Contacts between the two chains:
Residue L5 in the first protein is in contact with residue P112 in the second protein (closest heavy-atom distance 4.9 Å).

Sequence of the first protein:
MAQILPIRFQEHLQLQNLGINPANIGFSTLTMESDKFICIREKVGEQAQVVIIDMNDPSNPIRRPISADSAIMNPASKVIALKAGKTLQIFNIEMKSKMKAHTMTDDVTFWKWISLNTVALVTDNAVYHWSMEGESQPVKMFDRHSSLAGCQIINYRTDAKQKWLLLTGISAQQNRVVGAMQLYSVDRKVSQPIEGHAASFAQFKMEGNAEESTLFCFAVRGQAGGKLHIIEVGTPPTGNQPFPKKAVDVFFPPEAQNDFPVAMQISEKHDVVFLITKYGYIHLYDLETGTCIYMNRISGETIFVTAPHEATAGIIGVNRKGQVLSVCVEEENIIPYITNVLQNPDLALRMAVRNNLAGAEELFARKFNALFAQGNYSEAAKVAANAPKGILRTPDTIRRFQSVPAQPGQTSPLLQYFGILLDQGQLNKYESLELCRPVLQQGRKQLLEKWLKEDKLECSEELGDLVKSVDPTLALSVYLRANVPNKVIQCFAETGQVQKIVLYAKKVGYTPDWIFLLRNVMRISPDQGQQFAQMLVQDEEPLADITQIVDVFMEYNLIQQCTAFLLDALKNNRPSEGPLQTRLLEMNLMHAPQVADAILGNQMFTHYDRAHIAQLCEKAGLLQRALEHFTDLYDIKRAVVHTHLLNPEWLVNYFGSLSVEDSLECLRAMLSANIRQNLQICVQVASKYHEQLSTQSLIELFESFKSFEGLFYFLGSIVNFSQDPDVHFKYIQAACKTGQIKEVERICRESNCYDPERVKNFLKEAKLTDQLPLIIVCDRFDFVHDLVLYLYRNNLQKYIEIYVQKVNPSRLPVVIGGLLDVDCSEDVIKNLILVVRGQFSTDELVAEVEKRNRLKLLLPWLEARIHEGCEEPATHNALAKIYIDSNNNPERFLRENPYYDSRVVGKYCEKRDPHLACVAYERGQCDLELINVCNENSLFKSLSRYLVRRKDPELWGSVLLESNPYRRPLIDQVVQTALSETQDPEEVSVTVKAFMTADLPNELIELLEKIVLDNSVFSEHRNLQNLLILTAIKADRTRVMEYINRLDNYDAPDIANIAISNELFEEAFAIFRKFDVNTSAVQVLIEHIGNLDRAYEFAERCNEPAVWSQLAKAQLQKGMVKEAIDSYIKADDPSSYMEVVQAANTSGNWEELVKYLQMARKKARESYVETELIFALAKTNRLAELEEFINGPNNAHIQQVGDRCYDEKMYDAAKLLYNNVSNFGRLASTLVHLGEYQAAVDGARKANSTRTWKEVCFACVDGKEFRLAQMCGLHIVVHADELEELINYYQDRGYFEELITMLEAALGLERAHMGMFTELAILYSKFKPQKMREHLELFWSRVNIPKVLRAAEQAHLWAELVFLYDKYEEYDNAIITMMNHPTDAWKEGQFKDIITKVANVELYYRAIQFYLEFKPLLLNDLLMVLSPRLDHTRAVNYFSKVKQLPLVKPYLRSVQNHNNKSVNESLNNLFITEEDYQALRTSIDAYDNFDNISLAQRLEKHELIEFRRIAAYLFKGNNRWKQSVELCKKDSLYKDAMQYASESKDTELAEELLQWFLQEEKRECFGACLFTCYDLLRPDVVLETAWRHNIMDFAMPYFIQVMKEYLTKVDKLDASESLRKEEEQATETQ

The following describes two proteins that form a bound complex.

Sequence of the second protein:
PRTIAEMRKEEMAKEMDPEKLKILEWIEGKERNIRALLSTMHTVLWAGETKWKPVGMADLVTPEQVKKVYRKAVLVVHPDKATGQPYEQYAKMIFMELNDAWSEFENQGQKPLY